Sequence of protein 2:
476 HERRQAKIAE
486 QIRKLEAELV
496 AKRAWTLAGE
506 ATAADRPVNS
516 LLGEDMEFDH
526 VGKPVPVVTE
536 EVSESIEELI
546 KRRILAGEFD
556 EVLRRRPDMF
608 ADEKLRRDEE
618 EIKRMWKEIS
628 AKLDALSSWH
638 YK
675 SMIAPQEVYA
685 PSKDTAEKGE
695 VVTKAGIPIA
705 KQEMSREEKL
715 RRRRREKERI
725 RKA

Interface contacts:
Residue L61 in protein 1 interacts with residue I619 in protein 2 (closest heavy-atom distance 3.7 Å).
Residue K81 in protein 1 is in contact with residue D631 in protein 2 (closest heavy-atom distance 3.9 Å).
Residue N68 in protein 1 is in contact with residue L612 in protein 2 (closest heavy-atom distance 3.5 Å).
Residue L149 in protein 1 contacts residue L633 in protein 2 (closest heavy-atom distance 3.6 Å).
Residue L64 in protein 1 is in contact with residue E616 in protein 2 (closest heavy-atom distance 5.0 Å).
Residue L50 in protein 1 interacts with residue L633 in protein 2 (closest heavy-atom distance 3.7 Å).
Residue L64 in protein 1 is in contact with residue L612 in protein 2 (closest heavy-atom distance 4.7 Å).
Residue L54 in protein 1 is in contact with residue I626 in protein 2 (closest heavy-atom distance 3.7 Å).
Residue M85 in protein 1 contacts residue D631 in protein 2 (closest heavy-atom distance 4.7 Å).
Residue R60 in protein 1 is in contact with residue I619 in protein 2 (closest heavy-atom distance 3.3 Å).
Residue K81 in protein 1 is in contact with residue L630 in protein 2 (closest heavy-atom distance 3.6 Å).
Residue R60 in protein 1 is in contact with residue M622 in protein 2 (closest heavy-atom distance 3.7 Å).
Residue M85 in protein 1 interacts with residue L630 in protein 2 (closest heavy-atom distance 3.3 Å).
Residue F57 in protein 1 contacts residue M622 in protein 2 (closest heavy-atom distance 3.7 Å).
Residue K81 in protein 1 contacts residue Y638 in protein 2 (closest heavy-atom distance 4.4 Å).
Residue N153 in protein 1 interacts with residue H637 in protein 2 (closest heavy-atom distance 4.3 Å).
Residue T151 in protein 1 interacts with residue H637 in protein 2 (closest heavy-atom distance 3.8 Å).
Residue M154 in protein 1 contacts residue H637 in protein 2 (closest heavy-atom distance 3.9 Å).
Residue M85 in protein 1 is in contact with residue S634 in protein 2 (closest heavy-atom distance 3.6 Å).
Residue V70 in protein 1 contacts residue E616 in protein 2 (closest heavy-atom distance 4.1 Å).
Residue P65 in protein 1 is in contact with residue L612 in protein 2 (closest heavy-atom distance 4.0 Å).
Residue H74 in protein 1 interacts with residue I619 in protein 2 (closest heavy-atom distance 3.6 Å).
Residue Y47 in protein 1 is in contact with residue L633 in protein 2 (closest heavy-atom distance 4.3 Å).
Residue F148 in protein 1 contacts residue S635 in protein 2 (closest heavy-atom distance 3.9 Å).
Residue K81 in protein 1 contacts residue S627 in protein 2 (closest heavy-atom distance 2.8 Å).
Residue V70 in protein 1 interacts with residue K620 in protein 2 (closest heavy-atom distance 4.2 Å).
Residue L77 in protein 1 interacts with residue F565 in protein 2 (closest heavy-atom distance 4.1 Å).
Residue L77 in protein 1 is in contact with residue W623 in protein 2 (closest heavy-atom distance 3.6 Å).
Residue L50 in protein 1 is in contact with residue K629 in protein 2 (closest heavy-atom distance 4.3 Å).
Residue L54 in protein 1 is in contact with residue L630 in protein 2 (closest heavy-atom distance 4.0 Å).
Residue K81 in protein 1 is in contact with residue A628 in protein 2 (closest heavy-atom distance 4.8 Å).
Residue K81 in protein 1 contacts residue W623 in protein 2 (closest heavy-atom distance 3.9 Å).
Residue H74 in protein 1 interacts with residue K620 in protein 2 (closest heavy-atom distance 3.7 Å).
Residue L149 in protein 1 interacts with residue S634 in protein 2 (closest heavy-atom distance 4.5 Å).
Residue H74 in protein 1 contacts residue W623 in protein 2 (closest heavy-atom distance 4.2 Å).
Residue F57 in protein 1 interacts with residue W623 in protein 2 (closest heavy-atom distance 3.6 Å).
Residue S53 in protein 1 interacts with residue I626 in protein 2 (closest heavy-atom distance 3.5 Å).
Residue K81 in protein 1 is in contact with residue I626 in protein 2 (closest heavy-atom distance 4.9 Å).
Residue L64 in protein 1 interacts with residue I619 in protein 2 (closest heavy-atom distance 4.0 Å).
Residue F57 in protein 1 contacts residue I626 in protein 2 (closest heavy-atom distance 3.7 Å).
Residue L82 in protein 1 interacts with residue L630 in protein 2 (closest heavy-atom distance 5.0 Å).
Residue F57 in protein 1 is in contact with residue I619 in protein 2 (closest heavy-atom distance 3.5 Å).
Residue T151 in protein 1 is in contact with residue S634 in protein 2 (closest heavy-atom distance 4.4 Å).
Residue T76 in protein 1 interacts with residue F565 in protein 2 (closest heavy-atom distance 3.8 Å).
Residue K73 in protein 1 is in contact with residue F565 in protein 2 (closest heavy-atom distance 3.7 Å).
Residue V70 in protein 1 is in contact with residue I619 in protein 2 (closest heavy-atom distance 3.8 Å).
Residue L64 in protein 1 contacts residue D615 in protein 2 (closest heavy-atom distance 4.4 Å).
Residue L78 in protein 1 contacts residue W623 in protein 2 (closest heavy-atom distance 3.6 Å).
Residue L50 in protein 1 is in contact with residue L630 in protein 2 (closest heavy-atom distance 3.9 Å).

This data describes a binding interaction between two proteins.

Sequence of protein 1:
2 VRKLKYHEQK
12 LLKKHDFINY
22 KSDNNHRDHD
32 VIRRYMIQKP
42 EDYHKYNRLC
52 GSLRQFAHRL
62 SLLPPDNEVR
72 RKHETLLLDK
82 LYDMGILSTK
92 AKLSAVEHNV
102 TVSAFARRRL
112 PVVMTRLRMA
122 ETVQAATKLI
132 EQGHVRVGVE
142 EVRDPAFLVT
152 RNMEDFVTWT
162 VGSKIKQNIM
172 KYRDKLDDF